The following describes two proteins that form a bound complex.

Sequence of the second protein:
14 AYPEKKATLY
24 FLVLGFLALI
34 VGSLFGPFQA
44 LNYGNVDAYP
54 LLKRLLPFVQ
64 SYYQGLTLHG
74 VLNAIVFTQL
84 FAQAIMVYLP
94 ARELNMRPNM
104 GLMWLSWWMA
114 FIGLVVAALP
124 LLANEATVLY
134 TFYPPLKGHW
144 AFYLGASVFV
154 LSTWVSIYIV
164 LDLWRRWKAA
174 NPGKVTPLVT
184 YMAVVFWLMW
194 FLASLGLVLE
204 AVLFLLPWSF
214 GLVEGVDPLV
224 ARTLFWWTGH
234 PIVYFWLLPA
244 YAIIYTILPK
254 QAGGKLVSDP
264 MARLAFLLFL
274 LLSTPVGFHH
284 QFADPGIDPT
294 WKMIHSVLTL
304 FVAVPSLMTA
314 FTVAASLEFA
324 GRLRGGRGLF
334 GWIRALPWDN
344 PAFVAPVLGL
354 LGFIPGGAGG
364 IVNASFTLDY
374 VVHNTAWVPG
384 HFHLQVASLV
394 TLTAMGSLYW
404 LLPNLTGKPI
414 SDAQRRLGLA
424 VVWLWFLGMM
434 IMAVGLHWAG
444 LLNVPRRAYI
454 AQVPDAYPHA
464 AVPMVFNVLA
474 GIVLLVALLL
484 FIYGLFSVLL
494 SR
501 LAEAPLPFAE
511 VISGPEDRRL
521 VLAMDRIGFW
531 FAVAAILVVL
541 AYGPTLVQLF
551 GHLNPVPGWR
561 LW

Contacts between the two chains:
Residue A313 in the second protein contacts residue I11 in the first protein (closest heavy-atom distance 4.3 Å).
Residue I357 in the second protein is in contact with residue V13 in the first protein (closest heavy-atom distance 4.6 Å).
Residue E321 in the second protein is in contact with residue G6 in the first protein (closest heavy-atom distance 2.9 Å).
Residue L332 in the second protein interacts with residue G6 in the first protein (closest heavy-atom distance 4.0 Å).
Residue L371 in the second protein is in contact with residue W22 in the first protein (closest heavy-atom distance 3.8 Å).
Residue S368 in the second protein contacts residue W22 in the first protein (closest heavy-atom distance 2.8 Å).
Residue W335 in the second protein contacts residue V10 in the first protein (closest heavy-atom distance 4.4 Å).
Residue L310 in the second protein contacts residue I18 in the first protein (closest heavy-atom distance 3.9 Å).
Residue F314 in the second protein interacts with residue A7 in the first protein (closest heavy-atom distance 3.7 Å).
Residue R325 in the second protein is in contact with residue E2 in the first protein (closest heavy-atom distance 2.8 Å).
Residue A361 in the second protein interacts with residue T17 in the first protein (closest heavy-atom distance 3.5 Å).
Residue T370 in the second protein interacts with residue F29 in the first protein (closest heavy-atom distance 3.5 Å).
Residue E321 in the second protein is in contact with residue E1 in the first protein (closest heavy-atom distance 4.0 Å).
Residue I357 in the second protein contacts residue V10 in the first protein (closest heavy-atom distance 4.8 Å).
Residue L371 in the second protein is in contact with residue F29 in the first protein (closest heavy-atom distance 4.7 Å).
Residue V374 in the second protein is in contact with residue R32 in the first protein (closest heavy-atom distance 3.1 Å).
Residue L371 in the second protein is in contact with residue V25 in the first protein (closest heavy-atom distance 4.1 Å).
Residue L332 in the second protein interacts with residue K5 in the first protein (closest heavy-atom distance 3.7 Å).
Residue W335 in the second protein is in contact with residue G6 in the first protein (closest heavy-atom distance 3.4 Å).
Residue A317 in the second protein contacts residue V10 in the first protein (closest heavy-atom distance 3.8 Å).
Residue N446 in the second protein is in contact with residue R32 in the first protein (closest heavy-atom distance 3.1 Å).
Residue R325 in the second protein contacts residue K3 in the first protein (closest heavy-atom distance 3.2 Å).
Residue F314 in the second protein contacts residue L8 in the first protein (closest heavy-atom distance 3.9 Å).
Residue H440 in the second protein contacts residue F21 in the first protein (closest heavy-atom distance 4.0 Å).
Residue W380 in the second protein interacts with residue F21 in the first protein (closest heavy-atom distance 3.8 Å).
Residue V374 in the second protein interacts with residue V28 in the first protein (closest heavy-atom distance 3.7 Å).
Residue F314 in the second protein interacts with residue I11 in the first protein (closest heavy-atom distance 3.9 Å).
Residue G362 in the second protein is in contact with residue F21 in the first protein (closest heavy-atom distance 3.7 Å).
Residue L310 in the second protein interacts with residue L14 in the first protein (closest heavy-atom distance 4.0 Å).
Residue V375 in the second protein is in contact with residue V25 in the first protein (closest heavy-atom distance 4.7 Å).
Residue R325 in the second protein contacts residue E1 in the first protein (closest heavy-atom distance 2.7 Å).
Residue F333 in the second protein is in contact with residue A9 in the first protein (closest heavy-atom distance 3.6 Å).
Residue I357 in the second protein contacts residue L14 in the first protein (closest heavy-atom distance 3.7 Å).
Residue L444 in the second protein is in contact with residue R32 in the first protein (closest heavy-atom distance 2.7 Å).
Residue P358 in the second protein interacts with residue T17 in the first protein (closest heavy-atom distance 3.8 Å).
Residue R325 in the second protein contacts residue P4 in the first protein (closest heavy-atom distance 4.8 Å).
Residue A313 in the second protein is in contact with residue V10 in the first protein (closest heavy-atom distance 4.4 Å).
Residue V365 in the second protein is in contact with residue V25 in the first protein (closest heavy-atom distance 3.8 Å).
Residue L371 in the second protein interacts with residue Y26 in the first protein (closest heavy-atom distance 3.9 Å).
Residue A361 in the second protein interacts with residue I18 in the first protein (closest heavy-atom distance 3.6 Å).
Residue E321 in the second protein interacts with residue P4 in the first protein (closest heavy-atom distance 3.0 Å).
Residue V365 in the second protein is in contact with residue F21 in the first protein (closest heavy-atom distance 3.8 Å).
Residue E321 in the second protein interacts with residue K5 in the first protein (closest heavy-atom distance 3.7 Å).
Residue I364 in the second protein is in contact with residue I18 in the first protein (closest heavy-atom distance 3.4 Å).
Residue R330 in the second protein interacts with residue E1 in the first protein (closest heavy-atom distance 4.1 Å).
Residue V365 in the second protein is in contact with residue W22 in the first protein (closest heavy-atom distance 3.8 Å).
Residue A318 in the second protein contacts residue A7 in the first protein (closest heavy-atom distance 3.6 Å).
Residue I364 in the second protein interacts with residue W22 in the first protein (closest heavy-atom distance 3.9 Å).
Residue I357 in the second protein contacts residue T17 in the first protein (closest heavy-atom distance 3.7 Å).
Residue V374 in the second protein is in contact with residue V25 in the first protein (closest heavy-atom distance 3.9 Å).
Residue P358 in the second protein contacts residue F21 in the first protein (closest heavy-atom distance 3.6 Å).
Residue W380 in the second protein interacts with residue V25 in the first protein (closest heavy-atom distance 3.9 Å).
Residue A361 in the second protein interacts with residue F21 in the first protein (closest heavy-atom distance 3.7 Å).
Residue F314 in the second protein is in contact with residue P4 in the first protein (closest heavy-atom distance 3.8 Å).
Residue E321 in the second protein interacts with residue A7 in the first protein (closest heavy-atom distance 2.9 Å).
Residue E321 in the second protein contacts residue K3 in the first protein (closest heavy-atom distance 3.3 Å).
Residue V374 in the second protein interacts with residue F29 in the first protein (closest heavy-atom distance 3.8 Å).
Residue A317 in the second protein contacts residue A7 in the first protein (closest heavy-atom distance 3.9 Å).
Residue A313 in the second protein interacts with residue L14 in the first protein (closest heavy-atom distance 3.6 Å).
Residue W335 in the second protein is in contact with residue A7 in the first protein (closest heavy-atom distance 4.8 Å).

Sequence of the first protein:
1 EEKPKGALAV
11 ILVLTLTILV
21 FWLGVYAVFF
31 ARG